Sequence of the second protein:
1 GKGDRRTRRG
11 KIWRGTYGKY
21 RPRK

These two protein chains interact to form a complex.

Sequence of the first protein:
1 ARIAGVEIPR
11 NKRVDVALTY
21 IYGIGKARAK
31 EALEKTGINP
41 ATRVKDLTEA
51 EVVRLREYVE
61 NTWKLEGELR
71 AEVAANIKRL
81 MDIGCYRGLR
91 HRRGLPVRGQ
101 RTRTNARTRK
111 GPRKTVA

Contacts between the two chains:
Residue Q100 in the first protein contacts residue R9 in the second protein (closest heavy-atom distance 5.0 Å).
Residue G99 in the first protein is in contact with residue T7 in the second protein (closest heavy-atom distance 3.7 Å).
Residue R98 in the first protein interacts with residue T7 in the second protein (closest heavy-atom distance 3.0 Å).
Residue Q100 in the first protein contacts residue G1 in the second protein (closest heavy-atom distance 3.5 Å).
Residue R101 in the first protein interacts with residue G1 in the second protein (closest heavy-atom distance 4.9 Å).
Residue R98 in the first protein is in contact with residue G1 in the second protein (closest heavy-atom distance 4.4 Å).
Residue G99 in the first protein interacts with residue G1 in the second protein (closest heavy-atom distance 2.9 Å).